These two protein chains interact to form a complex.

Contacts between the two chains:
Residue W190 in chain A contacts residue D29 in chain B (closest heavy-atom distance 3.3 Å).
Residue F280 in chain A interacts with residue Y7 in chain B (closest heavy-atom distance 3.4 Å).
Residue W190 in chain A contacts residue F31 in chain B (closest heavy-atom distance 3.3 Å).
Residue L14 in chain A contacts residue R2 in chain B (closest heavy-atom distance 3.1 Å).
Residue F149 in chain A is in contact with residue Y45 in chain B (closest heavy-atom distance 3.0 Å).
Residue R259 in chain A is in contact with residue S23 in chain B (closest heavy-atom distance 2.8 Å).
Residue T113 in chain A is in contact with residue K53 in chain B (closest heavy-atom distance 3.4 Å).
Residue Y174 in chain A contacts residue G37 in chain B (closest heavy-atom distance 3.3 Å).
Residue F149 in chain A is in contact with residue Y34 in chain B (closest heavy-atom distance 3.4 Å).
Residue F168 in chain A contacts residue P10 in chain B (closest heavy-atom distance 3.3 Å).
Residue H151 in chain A interacts with residue F31 in chain B (closest heavy-atom distance 2.8 Å).
Residue E187 in chain A interacts with residue L17 in chain B (closest heavy-atom distance 3.5 Å).
Residue V16 in chain A contacts residue L6 in chain B (closest heavy-atom distance 2.9 Å).
Residue F149 in chain A contacts residue W42 in chain B (closest heavy-atom distance 3.3 Å).
Residue V16 in chain A interacts with residue V5 in chain B (closest heavy-atom distance 3.3 Å).
Residue Y3 in chain A interacts with residue A11 in chain B (closest heavy-atom distance 3.2 Å).
Residue E100 in chain A contacts residue T9 in chain B (closest heavy-atom distance 2.6 Å).
Residue L172 in chain A interacts with residue Y34 in chain B (closest heavy-atom distance 3.4 Å).
Residue V16 in chain A interacts with residue N4 in chain B (closest heavy-atom distance 2.8 Å).
Residue T252 in chain A contacts residue I1 in chain B (closest heavy-atom distance 3.5 Å).
Residue D173 in chain A is in contact with residue P33 in chain B (closest heavy-atom distance 3.4 Å).
Residue P7 in chain A is in contact with residue C12 in chain B (closest heavy-atom distance 3.2 Å).
Residue V19 in chain A interacts with residue S8 in chain B (closest heavy-atom distance 3.5 Å).
Residue T260 in chain A contacts residue L17 in chain B (closest heavy-atom distance 3.2 Å).
Residue L18 in chain A interacts with residue S8 in chain B (closest heavy-atom distance 2.8 Å).
Residue F169 in chain A interacts with residue F31 in chain B (closest heavy-atom distance 3.4 Å).
Residue Y174 in chain A contacts residue P38 in chain B (closest heavy-atom distance 3.1 Å).
Residue V189 in chain A is in contact with residue S25 in chain B (closest heavy-atom distance 3.0 Å).
Residue R153 in chain A interacts with residue K28 in chain B (closest heavy-atom distance 3.3 Å).
Residue L14 in chain A interacts with residue N4 in chain B (closest heavy-atom distance 2.7 Å).
Residue R171 in chain A is in contact with residue Y34 in chain B (closest heavy-atom distance 3.0 Å).
Residue Q188 in chain A contacts residue S25 in chain B (closest heavy-atom distance 3.1 Å).
Residue T64 in chain A contacts residue Y7 in chain B (closest heavy-atom distance 3.5 Å).
Residue F204 in chain A contacts residue L14 in chain B (closest heavy-atom distance 3.5 Å).
Residue A112 in chain A contacts residue F46 in chain B (closest heavy-atom distance 3.3 Å).
Residue E187 in chain A contacts residue W24 in chain B (closest heavy-atom distance 3.3 Å).
Residue V189 in chain A interacts with residue K27 in chain B (closest heavy-atom distance 2.8 Å).
Residue N291 in chain A interacts with residue N4 in chain B (closest heavy-atom distance 3.1 Å).
Residue N291 in chain A is in contact with residue V5 in chain B (closest heavy-atom distance 2.6 Å).
Residue Y174 in chain A is in contact with residue A35 in chain B (closest heavy-atom distance 2.9 Å).
Residue W144 in chain A is in contact with residue P10 in chain B (closest heavy-atom distance 3.4 Å).
Residue W190 in chain A is in contact with residue K27 in chain B (closest heavy-atom distance 2.9 Å).
Residue A112 in chain A contacts residue Y45 in chain B (closest heavy-atom distance 3.3 Å).
Residue R191 in chain A contacts residue K27 in chain B (closest heavy-atom distance 2.7 Å).
Residue E187 in chain A is in contact with residue Y13 in chain B (closest heavy-atom distance 2.8 Å).
Residue E100 in chain A interacts with residue A11 in chain B (closest heavy-atom distance 3.1 Å).
Residue C6 in chain A contacts residue C12 in chain B (closest heavy-atom distance 2.0 Å).
Residue G166 in chain A contacts residue L14 in chain B (closest heavy-atom distance 3.4 Å).
Residue Q188 in chain A interacts with residue V26 in chain B (closest heavy-atom distance 3.2 Å).
Residue H17 in chain A interacts with residue S8 in chain B (closest heavy-atom distance 2.7 Å).
Residue N15 in chain A interacts with residue N4 in chain B (closest heavy-atom distance 2.7 Å).
Residue D284 in chain A interacts with residue Y7 in chain B (closest heavy-atom distance 2.3 Å).
Residue M13 in chain A interacts with residue V3 in chain B (closest heavy-atom distance 3.2 Å).
Residue H17 in chain A is in contact with residue Y13 in chain B (closest heavy-atom distance 3.4 Å).
Residue H151 in chain A interacts with residue F32 in chain B (closest heavy-atom distance 3.4 Å).
Residue V189 in chain A contacts residue V26 in chain B (closest heavy-atom distance 3.3 Å).
Residue L18 in chain A interacts with residue L6 in chain B (closest heavy-atom distance 2.6 Å).
Residue Q185 in chain A is in contact with residue S25 in chain B (closest heavy-atom distance 2.3 Å).
Residue Q188 in chain A contacts residue K27 in chain B (closest heavy-atom distance 2.5 Å).
Residue V9 in chain A interacts with residue E16 in chain B (closest heavy-atom distance 3.4 Å).

Sequence of chain B:
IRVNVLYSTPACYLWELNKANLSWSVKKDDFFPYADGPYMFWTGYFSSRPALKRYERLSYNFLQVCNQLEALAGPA

Sequence of chain A:
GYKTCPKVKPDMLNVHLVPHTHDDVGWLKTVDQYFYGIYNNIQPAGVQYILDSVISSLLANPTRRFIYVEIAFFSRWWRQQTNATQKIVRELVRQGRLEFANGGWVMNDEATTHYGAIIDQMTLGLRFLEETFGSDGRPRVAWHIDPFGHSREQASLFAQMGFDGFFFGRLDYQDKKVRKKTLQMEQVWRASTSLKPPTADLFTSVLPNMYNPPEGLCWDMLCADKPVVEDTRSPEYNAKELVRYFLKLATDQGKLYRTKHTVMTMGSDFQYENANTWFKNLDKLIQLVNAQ